Sequence of protein 1:
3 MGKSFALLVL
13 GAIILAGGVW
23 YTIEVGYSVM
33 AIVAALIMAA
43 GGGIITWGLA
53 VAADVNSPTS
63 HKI

These two protein chains interact to form a complex.

Sequence of protein 2:
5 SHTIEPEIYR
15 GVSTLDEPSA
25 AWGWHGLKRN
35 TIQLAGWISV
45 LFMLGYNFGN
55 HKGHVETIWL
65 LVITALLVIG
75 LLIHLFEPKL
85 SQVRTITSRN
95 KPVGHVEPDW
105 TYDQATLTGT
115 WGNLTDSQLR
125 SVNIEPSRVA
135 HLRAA

Contacts between the two chains:
Residue S92 in protein 2 interacts with residue T61 in protein 1 (closest heavy-atom distance 3.5 Å).
Residue T89 in protein 2 contacts residue H63 in protein 1 (closest heavy-atom distance 3.1 Å).
Residue T91 in protein 2 contacts residue S62 in protein 1 (closest heavy-atom distance 2.8 Å).
Residue T91 in protein 2 is in contact with residue T61 in protein 1 (closest heavy-atom distance 3.6 Å).
Residue T89 in protein 2 interacts with residue K64 in protein 1 (closest heavy-atom distance 4.3 Å).
Residue R88 in protein 2 is in contact with residue K64 in protein 1 (closest heavy-atom distance 3.6 Å).
Residue R88 in protein 2 interacts with residue H63 in protein 1 (closest heavy-atom distance 4.3 Å).
Residue R88 in protein 2 is in contact with residue I65 in protein 1 (closest heavy-atom distance 3.0 Å).
Residue I90 in protein 2 is in contact with residue S62 in protein 1 (closest heavy-atom distance 3.4 Å).
Residue T89 in protein 2 contacts residue I65 in protein 1 (closest heavy-atom distance 3.2 Å).
Residue I90 in protein 2 contacts residue H63 in protein 1 (closest heavy-atom distance 3.2 Å).
Residue I90 in protein 2 interacts with residue I65 in protein 1 (closest heavy-atom distance 3.7 Å).
Residue I90 in protein 2 interacts with residue T61 in protein 1 (closest heavy-atom distance 4.2 Å).
Residue T89 in protein 2 is in contact with residue S62 in protein 1 (closest heavy-atom distance 4.6 Å).